Sequence of chain A:
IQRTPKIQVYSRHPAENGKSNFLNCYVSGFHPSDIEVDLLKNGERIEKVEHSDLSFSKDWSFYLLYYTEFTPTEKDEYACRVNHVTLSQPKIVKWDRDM

This data describes a binding interaction between two proteins.

Sequence of chain B:
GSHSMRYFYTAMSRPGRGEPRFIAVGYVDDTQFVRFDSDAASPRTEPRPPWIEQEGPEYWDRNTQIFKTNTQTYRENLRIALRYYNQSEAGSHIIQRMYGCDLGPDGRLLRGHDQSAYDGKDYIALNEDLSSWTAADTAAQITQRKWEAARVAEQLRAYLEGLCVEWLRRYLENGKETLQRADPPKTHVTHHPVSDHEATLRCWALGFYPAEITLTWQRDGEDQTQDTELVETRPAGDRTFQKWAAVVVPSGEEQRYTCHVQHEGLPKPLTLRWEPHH

Residue-level contacts at the interface:
Residue G120 in chain B contacts residue W60 in chain A (closest heavy-atom distance 3.7 Å).
Residue M98 in chain B contacts residue W60 in chain A (closest heavy-atom distance 4.0 Å).
Residue R202 in chain B is in contact with residue D98 in chain A (closest heavy-atom distance 3.0 Å).
Residue R234 in chain B is in contact with residue Y10 in chain A (closest heavy-atom distance 3.4 Å).
Residue R97 in chain B is in contact with residue F56 in chain A (closest heavy-atom distance 3.7 Å).
Residue V25 in chain B interacts with residue L54 in chain A (closest heavy-atom distance 3.6 Å).
Residue Q242 in chain B is in contact with residue Y10 in chain A (closest heavy-atom distance 3.3 Å).
Residue E232 in chain B contacts residue K6 in chain A (closest heavy-atom distance 3.2 Å).
Residue Y27 in chain B is in contact with residue S55 in chain A (closest heavy-atom distance 4.0 Å).
Residue R35 in chain B is in contact with residue D53 in chain A (closest heavy-atom distance 3.0 Å).
Residue G120 in chain B contacts residue H31 in chain A (closest heavy-atom distance 3.5 Å).
Residue Q242 in chain B interacts with residue R12 in chain A (closest heavy-atom distance 3.3 Å).
Residue W204 in chain B is in contact with residue M99 in chain A (closest heavy-atom distance 3.7 Å).
Residue G237 in chain B interacts with residue R12 in chain A (closest heavy-atom distance 3.6 Å).
Residue M12 in chain B interacts with residue S33 in chain A (closest heavy-atom distance 3.2 Å).
Residue Q96 in chain B interacts with residue F56 in chain A (closest heavy-atom distance 3.4 Å).
Residue I94 in chain B contacts residue H31 in chain A (closest heavy-atom distance 3.8 Å).
Residue I94 in chain B interacts with residue S33 in chain A (closest heavy-atom distance 3.7 Å).
Residue H192 in chain B interacts with residue D98 in chain A (closest heavy-atom distance 3.5 Å).
Residue A117 in chain B contacts residue W60 in chain A (closest heavy-atom distance 3.3 Å).
Residue V231 in chain B interacts with residue Q8 in chain A (closest heavy-atom distance 3.5 Å).
Residue E232 in chain B interacts with residue Q8 in chain A (closest heavy-atom distance 3.1 Å).
Residue M98 in chain B contacts residue F56 in chain A (closest heavy-atom distance 3.4 Å).
Residue I94 in chain B contacts residue P32 in chain A (closest heavy-atom distance 3.6 Å).
Residue R17 in chain B is in contact with residue D34 in chain A (closest heavy-atom distance 3.8 Å).
Residue A236 in chain B is in contact with residue N24 in chain A (closest heavy-atom distance 2.7 Å).
Residue Q96 in chain B is in contact with residue F62 in chain A (closest heavy-atom distance 3.5 Å).
Residue Y9 in chain B interacts with residue F56 in chain A (closest heavy-atom distance 3.4 Å).
Residue P235 in chain B interacts with residue N24 in chain A (closest heavy-atom distance 4.0 Å).
Residue Q32 in chain B interacts with residue D53 in chain A (closest heavy-atom distance 2.7 Å).
Residue F8 in chain B contacts residue S55 in chain A (closest heavy-atom distance 4.0 Å).
Residue Q242 in chain B interacts with residue S11 in chain A (closest heavy-atom distance 3.4 Å).
Residue V25 in chain B is in contact with residue S55 in chain A (closest heavy-atom distance 3.8 Å).
Residue T10 in chain B contacts residue F56 in chain A (closest heavy-atom distance 3.1 Å).
Residue E232 in chain B contacts residue S28 in chain A (closest heavy-atom distance 2.6 Å).
Residue D119 in chain B contacts residue I1 in chain A (closest heavy-atom distance 3.2 Å).
Residue W204 in chain B is in contact with residue D98 in chain A (closest heavy-atom distance 3.4 Å).
Residue D238 in chain B is in contact with residue R12 in chain A (closest heavy-atom distance 3.7 Å).
Residue Y27 in chain B is in contact with residue Y63 in chain A (closest heavy-atom distance 3.4 Å).
Residue V25 in chain B contacts residue D53 in chain A (closest heavy-atom distance 4.0 Å).
Residue W244 in chain B contacts residue M99 in chain A (closest heavy-atom distance 3.1 Å).
Residue T10 in chain B interacts with residue F62 in chain A (closest heavy-atom distance 3.6 Å).
Residue S116 in chain B interacts with residue W60 in chain A (closest heavy-atom distance 3.8 Å).
Residue P235 in chain B is in contact with residue Y26 in chain A (closest heavy-atom distance 3.6 Å).
Residue A236 in chain B contacts residue R12 in chain A (closest heavy-atom distance 3.5 Å).
Residue R234 in chain B interacts with residue Y26 in chain A (closest heavy-atom distance 4.1 Å).
Residue D122 in chain B is in contact with residue W60 in chain A (closest heavy-atom distance 3.1 Å).
Residue M98 in chain B is in contact with residue K58 in chain A (closest heavy-atom distance 4.0 Å).
Residue P235 in chain B interacts with residue Y10 in chain A (closest heavy-atom distance 2.6 Å).
Residue Q96 in chain B is in contact with residue H31 in chain A (closest heavy-atom distance 2.7 Å).
Residue G120 in chain B contacts residue R3 in chain A (closest heavy-atom distance 3.4 Å).
Residue E232 in chain B is in contact with residue Y26 in chain A (closest heavy-atom distance 3.6 Å).
Residue R234 in chain B contacts residue M99 in chain A (closest heavy-atom distance 2.7 Å).
Residue F8 in chain B contacts residue F56 in chain A (closest heavy-atom distance 3.6 Å).
Residue P235 in chain B interacts with residue L65 in chain A (closest heavy-atom distance 4.0 Å).
Residue D119 in chain B interacts with residue H31 in chain A (closest heavy-atom distance 3.7 Å).
Residue Q96 in chain B interacts with residue W60 in chain A (closest heavy-atom distance 2.8 Å).
Residue Q115 in chain B is in contact with residue W60 in chain A (closest heavy-atom distance 3.7 Å).
Residue R48 in chain B interacts with residue D53 in chain A (closest heavy-atom distance 3.0 Å).
Residue R234 in chain B interacts with residue Q8 in chain A (closest heavy-atom distance 3.2 Å).